Residue-level contacts at the interface:
Residue W37 in protein 1 is in contact with residue A15 in protein 2 (closest heavy-atom distance 3.7 Å).
Residue W37 in protein 1 contacts residue L14 in protein 2 (closest heavy-atom distance 5.0 Å).
Residue I58 in protein 1 is in contact with residue P19 in protein 2 (closest heavy-atom distance 4.1 Å).
Residue R18 in protein 1 interacts with residue E12 in protein 2 (closest heavy-atom distance 2.6 Å).
Residue P52 in protein 1 contacts residue F29 in protein 2 (closest heavy-atom distance 4.6 Å).
Residue C26 in protein 1 is in contact with residue F24 in protein 2 (closest heavy-atom distance 4.9 Å).
Residue Y47 in protein 1 is in contact with residue A15 in protein 2 (closest heavy-atom distance 4.2 Å).
Residue H64 in protein 1 contacts residue L14 in protein 2 (closest heavy-atom distance 3.2 Å).
Residue R57 in protein 1 interacts with residue D21 in protein 2 (closest heavy-atom distance 2.6 Å).
Residue N27 in protein 1 interacts with residue F29 in protein 2 (closest heavy-atom distance 4.1 Å).
Residue G55 in protein 1 contacts residue F24 in protein 2 (closest heavy-atom distance 2.6 Å).
Residue P51 in protein 1 contacts residue D23 in protein 2 (closest heavy-atom distance 4.7 Å).
Residue R28 in protein 1 is in contact with residue L26 in protein 2 (closest heavy-atom distance 3.7 Å).
Residue Q45 in protein 1 is in contact with residue A15 in protein 2 (closest heavy-atom distance 4.9 Å).
Residue T54 in protein 1 interacts with residue Q25 in protein 2 (closest heavy-atom distance 3.7 Å).
Residue H59 in protein 1 interacts with residue P19 in protein 2 (closest heavy-atom distance 3.3 Å).
Residue F40 in protein 1 interacts with residue A15 in protein 2 (closest heavy-atom distance 4.8 Å).
Residue H59 in protein 1 contacts residue Y17 in protein 2 (closest heavy-atom distance 3.0 Å).
Residue R57 in protein 1 contacts residue I18 in protein 2 (closest heavy-atom distance 3.9 Å).
Residue G53 in protein 1 contacts residue F24 in protein 2 (closest heavy-atom distance 4.4 Å).
Residue G53 in protein 1 interacts with residue L26 in protein 2 (closest heavy-atom distance 2.8 Å).
Residue T54 in protein 1 interacts with residue L26 in protein 2 (closest heavy-atom distance 3.6 Å).
Residue Y61 in protein 1 interacts with residue A15 in protein 2 (closest heavy-atom distance 3.4 Å).
Residue H64 in protein 1 interacts with residue A15 in protein 2 (closest heavy-atom distance 4.5 Å).
Residue I24 in protein 1 contacts residue F24 in protein 2 (closest heavy-atom distance 3.4 Å).
Residue R56 in protein 1 is in contact with residue I18 in protein 2 (closest heavy-atom distance 3.5 Å).
Residue I58 in protein 1 contacts residue I18 in protein 2 (closest heavy-atom distance 3.7 Å).
Residue R57 in protein 1 is in contact with residue P19 in protein 2 (closest heavy-atom distance 3.4 Å).
Residue Y61 in protein 1 is in contact with residue Y17 in protein 2 (closest heavy-atom distance 3.6 Å).
Residue R57 in protein 1 contacts residue F24 in protein 2 (closest heavy-atom distance 4.5 Å).
Residue G53 in protein 1 contacts residue Q25 in protein 2 (closest heavy-atom distance 3.7 Å).
Residue N16 in protein 1 contacts residue E12 in protein 2 (closest heavy-atom distance 3.6 Å).
Residue G55 in protein 1 interacts with residue L26 in protein 2 (closest heavy-atom distance 4.0 Å).
Residue R56 in protein 1 contacts residue F24 in protein 2 (closest heavy-atom distance 3.7 Å).
Residue F40 in protein 1 interacts with residue L14 in protein 2 (closest heavy-atom distance 3.7 Å).
Residue N16 in protein 1 is in contact with residue M13 in protein 2 (closest heavy-atom distance 3.4 Å).
Residue R28 in protein 1 contacts residue F29 in protein 2 (closest heavy-atom distance 4.0 Å).
Residue R56 in protein 1 interacts with residue D23 in protein 2 (closest heavy-atom distance 2.8 Å).
Residue Y61 in protein 1 interacts with residue L14 in protein 2 (closest heavy-atom distance 3.5 Å).
Residue R18 in protein 1 interacts with residue M13 in protein 2 (closest heavy-atom distance 4.5 Å).
Residue R28 in protein 1 contacts residue S28 in protein 2 (closest heavy-atom distance 3.7 Å).
Residue G55 in protein 1 is in contact with residue Q25 in protein 2 (closest heavy-atom distance 4.9 Å).
Residue R18 in protein 1 contacts residue L14 in protein 2 (closest heavy-atom distance 3.9 Å).
Residue I58 in protein 1 interacts with residue Y17 in protein 2 (closest heavy-atom distance 4.3 Å).
Residue N16 in protein 1 is in contact with residue L14 in protein 2 (closest heavy-atom distance 3.3 Å).
Residue G53 in protein 1 is in contact with residue F29 in protein 2 (closest heavy-atom distance 3.5 Å).
Residue P48 in protein 1 is in contact with residue I18 in protein 2 (closest heavy-atom distance 3.5 Å).
Residue Y47 in protein 1 is in contact with residue I18 in protein 2 (closest heavy-atom distance 4.7 Å).
Residue Y47 in protein 1 interacts with residue Y17 in protein 2 (closest heavy-atom distance 4.4 Å).
Residue L50 in protein 1 interacts with residue D23 in protein 2 (closest heavy-atom distance 4.1 Å).
Residue H59 in protein 1 is in contact with residue A15 in protein 2 (closest heavy-atom distance 4.8 Å).
Residue G55 in protein 1 is in contact with residue D23 in protein 2 (closest heavy-atom distance 3.5 Å).
Residue C26 in protein 1 is in contact with residue L26 in protein 2 (closest heavy-atom distance 4.0 Å).
Residue T54 in protein 1 is in contact with residue D23 in protein 2 (closest heavy-atom distance 4.5 Å).
Residue P52 in protein 1 interacts with residue Q25 in protein 2 (closest heavy-atom distance 4.7 Å).
Residue F40 in protein 1 is in contact with residue M13 in protein 2 (closest heavy-atom distance 3.4 Å).
Residue N27 in protein 1 is in contact with residue L26 in protein 2 (closest heavy-atom distance 3.5 Å).
Residue S29 in protein 1 contacts residue F29 in protein 2 (closest heavy-atom distance 3.9 Å).
Residue T54 in protein 1 interacts with residue F24 in protein 2 (closest heavy-atom distance 3.3 Å).

Sequence of protein 1:
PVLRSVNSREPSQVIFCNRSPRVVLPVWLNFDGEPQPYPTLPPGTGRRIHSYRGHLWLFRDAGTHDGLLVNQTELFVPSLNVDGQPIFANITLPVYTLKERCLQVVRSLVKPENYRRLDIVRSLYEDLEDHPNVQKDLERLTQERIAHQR

This data describes a binding interaction between two proteins.

Sequence of protein 2:
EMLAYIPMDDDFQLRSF